Sequence of chain B:
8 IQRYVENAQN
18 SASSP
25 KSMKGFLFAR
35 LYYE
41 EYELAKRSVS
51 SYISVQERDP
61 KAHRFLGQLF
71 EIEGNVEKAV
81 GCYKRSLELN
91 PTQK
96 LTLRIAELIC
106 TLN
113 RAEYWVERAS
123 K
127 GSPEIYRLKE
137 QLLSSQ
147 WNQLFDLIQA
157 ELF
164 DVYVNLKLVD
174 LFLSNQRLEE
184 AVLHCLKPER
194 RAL

Contacts between the two chains:
Residue G822 in chain A is in contact with residue E88 in chain B (closest heavy-atom distance 3.0 Å).
Residue C823 in chain A interacts with residue E88 in chain B (closest heavy-atom distance 5.0 Å).
Residue E824 in chain A is in contact with residue E88 in chain B (closest heavy-atom distance 3.9 Å).
Residue L828 in chain A interacts with residue L89 in chain B (closest heavy-atom distance 5.0 Å).
Residue E826 in chain A interacts with residue E88 in chain B (closest heavy-atom distance 5.0 Å).
Residue L825 in chain A contacts residue L89 in chain B (closest heavy-atom distance 4.6 Å).
Residue L825 in chain A interacts with residue E88 in chain B (closest heavy-atom distance 2.4 Å).

Sequence of chain A:
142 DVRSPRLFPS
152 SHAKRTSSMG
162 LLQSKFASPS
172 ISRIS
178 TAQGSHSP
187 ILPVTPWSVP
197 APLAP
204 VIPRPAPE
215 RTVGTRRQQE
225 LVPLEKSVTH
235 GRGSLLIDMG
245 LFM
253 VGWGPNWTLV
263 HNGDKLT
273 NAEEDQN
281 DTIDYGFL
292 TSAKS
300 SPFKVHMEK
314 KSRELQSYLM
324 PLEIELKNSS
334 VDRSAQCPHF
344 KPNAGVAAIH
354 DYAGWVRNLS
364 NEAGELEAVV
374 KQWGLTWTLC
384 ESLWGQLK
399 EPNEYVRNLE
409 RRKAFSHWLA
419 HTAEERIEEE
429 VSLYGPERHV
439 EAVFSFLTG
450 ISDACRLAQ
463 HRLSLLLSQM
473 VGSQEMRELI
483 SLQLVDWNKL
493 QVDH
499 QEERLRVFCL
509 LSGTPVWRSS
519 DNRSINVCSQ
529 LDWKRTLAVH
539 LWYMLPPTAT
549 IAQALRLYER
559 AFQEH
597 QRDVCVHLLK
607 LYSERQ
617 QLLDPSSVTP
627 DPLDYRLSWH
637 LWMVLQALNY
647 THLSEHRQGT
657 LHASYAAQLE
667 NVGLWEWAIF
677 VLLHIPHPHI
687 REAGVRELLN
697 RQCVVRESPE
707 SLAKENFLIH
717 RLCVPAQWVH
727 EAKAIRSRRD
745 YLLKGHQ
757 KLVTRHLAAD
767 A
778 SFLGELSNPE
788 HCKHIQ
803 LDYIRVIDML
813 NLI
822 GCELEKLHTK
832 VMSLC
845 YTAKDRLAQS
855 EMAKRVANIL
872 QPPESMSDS

These two protein chains interact to form a complex.